These two protein chains interact to form a complex.

Residue-level contacts at the interface:
Residue A78 in protein 1 contacts residue Y69 in protein 2 (closest heavy-atom distance 3.5 Å).
Residue L81 in protein 1 interacts with residue Y69 in protein 2 (closest heavy-atom distance 3.8 Å).
Residue S74 in protein 1 contacts residue M73 in protein 2 (closest heavy-atom distance 3.0 Å).
Residue I66 in protein 1 contacts residue L83 in protein 2 (closest heavy-atom distance 4.6 Å).
Residue L77 in protein 1 contacts residue Y69 in protein 2 (closest heavy-atom distance 3.0 Å).
Residue A70 in protein 1 is in contact with residue V76 in protein 2 (closest heavy-atom distance 4.7 Å).
Residue L81 in protein 1 interacts with residue S65 in protein 2 (closest heavy-atom distance 4.4 Å).
Residue I75 in protein 1 is in contact with residue Y69 in protein 2 (closest heavy-atom distance 4.8 Å).
Residue R85 in protein 1 interacts with residue R63 in protein 2 (closest heavy-atom distance 3.8 Å).
Residue A73 in protein 1 is in contact with residue Y69 in protein 2 (closest heavy-atom distance 3.4 Å).
Residue I63 in protein 1 contacts residue L83 in protein 2 (closest heavy-atom distance 4.4 Å).
Residue A70 in protein 1 interacts with residue V80 in protein 2 (closest heavy-atom distance 4.3 Å).
Residue I63 in protein 1 is in contact with residue Y84 in protein 2 (closest heavy-atom distance 3.1 Å).
Residue I66 in protein 1 is in contact with residue V80 in protein 2 (closest heavy-atom distance 4.1 Å).
Residue S67 in protein 1 contacts residue Y84 in protein 2 (closest heavy-atom distance 2.6 Å).
Residue L64 in protein 1 contacts residue Y84 in protein 2 (closest heavy-atom distance 3.6 Å).
Residue S74 in protein 1 is in contact with residue Y69 in protein 2 (closest heavy-atom distance 2.7 Å).
Residue S67 in protein 1 interacts with residue V80 in protein 2 (closest heavy-atom distance 4.0 Å).

Sequence of protein 1:
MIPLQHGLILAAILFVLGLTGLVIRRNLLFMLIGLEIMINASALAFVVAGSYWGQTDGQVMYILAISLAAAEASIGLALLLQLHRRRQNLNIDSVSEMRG

Sequence of protein 2:
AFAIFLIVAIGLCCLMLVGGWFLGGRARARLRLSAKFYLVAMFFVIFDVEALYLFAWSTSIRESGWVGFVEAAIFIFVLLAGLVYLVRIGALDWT